The following describes two proteins that form a bound complex.

Sequence of the first protein:
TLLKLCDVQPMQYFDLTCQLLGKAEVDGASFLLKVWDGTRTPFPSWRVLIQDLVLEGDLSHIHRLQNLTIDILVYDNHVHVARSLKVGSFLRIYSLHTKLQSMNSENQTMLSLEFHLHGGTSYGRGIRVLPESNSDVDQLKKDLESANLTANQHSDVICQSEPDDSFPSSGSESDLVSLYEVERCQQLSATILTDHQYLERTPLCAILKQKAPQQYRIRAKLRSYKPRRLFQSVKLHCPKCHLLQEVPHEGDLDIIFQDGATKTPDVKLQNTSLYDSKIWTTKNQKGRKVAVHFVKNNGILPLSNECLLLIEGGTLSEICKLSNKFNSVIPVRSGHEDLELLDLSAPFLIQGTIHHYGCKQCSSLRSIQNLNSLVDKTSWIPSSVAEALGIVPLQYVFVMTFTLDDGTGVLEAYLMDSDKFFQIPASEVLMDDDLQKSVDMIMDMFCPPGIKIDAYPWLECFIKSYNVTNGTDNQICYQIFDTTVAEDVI

Sequence of the second protein:
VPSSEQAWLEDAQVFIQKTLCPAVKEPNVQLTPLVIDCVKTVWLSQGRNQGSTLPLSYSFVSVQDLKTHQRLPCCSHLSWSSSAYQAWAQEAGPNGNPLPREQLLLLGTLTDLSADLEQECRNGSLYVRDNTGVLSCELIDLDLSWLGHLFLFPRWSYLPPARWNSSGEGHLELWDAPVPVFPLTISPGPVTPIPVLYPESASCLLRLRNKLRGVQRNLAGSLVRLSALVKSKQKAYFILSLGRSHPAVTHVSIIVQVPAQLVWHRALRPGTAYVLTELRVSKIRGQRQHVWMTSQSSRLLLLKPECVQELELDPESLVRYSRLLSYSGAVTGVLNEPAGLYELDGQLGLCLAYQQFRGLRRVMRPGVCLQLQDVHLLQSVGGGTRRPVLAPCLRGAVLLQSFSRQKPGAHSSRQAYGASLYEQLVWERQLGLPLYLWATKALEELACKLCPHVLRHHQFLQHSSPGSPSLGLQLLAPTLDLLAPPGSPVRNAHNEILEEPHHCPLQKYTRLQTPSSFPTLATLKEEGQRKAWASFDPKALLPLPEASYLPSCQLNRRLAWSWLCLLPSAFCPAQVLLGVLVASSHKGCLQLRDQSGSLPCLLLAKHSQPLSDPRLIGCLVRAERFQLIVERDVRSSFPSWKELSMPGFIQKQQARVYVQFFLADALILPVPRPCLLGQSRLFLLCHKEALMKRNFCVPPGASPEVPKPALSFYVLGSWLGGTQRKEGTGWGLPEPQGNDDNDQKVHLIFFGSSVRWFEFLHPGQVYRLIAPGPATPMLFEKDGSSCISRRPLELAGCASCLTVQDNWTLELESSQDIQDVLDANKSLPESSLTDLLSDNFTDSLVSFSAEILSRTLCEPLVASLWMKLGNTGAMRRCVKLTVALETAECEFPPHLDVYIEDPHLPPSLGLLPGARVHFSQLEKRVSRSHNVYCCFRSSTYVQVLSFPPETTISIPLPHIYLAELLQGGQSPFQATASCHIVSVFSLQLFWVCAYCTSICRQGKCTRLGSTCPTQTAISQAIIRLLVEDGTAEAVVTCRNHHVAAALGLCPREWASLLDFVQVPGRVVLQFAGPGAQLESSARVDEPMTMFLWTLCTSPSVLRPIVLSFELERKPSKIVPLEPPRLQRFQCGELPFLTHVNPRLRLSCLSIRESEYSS

Contacts between the two chains:
Residue R883 in the second protein is in contact with residue A642 in the first protein (closest heavy-atom distance 4.0 Å).
Residue S979 in the second protein interacts with residue Q316 in the first protein (closest heavy-atom distance 3.6 Å).
Residue S840 in the second protein contacts residue I646 in the first protein (closest heavy-atom distance 3.8 Å).
Residue R883 in the second protein interacts with residue V645 in the first protein (closest heavy-atom distance 3.6 Å).
Residue R883 in the second protein interacts with residue S345 in the first protein (closest heavy-atom distance 2.9 Å).
Residue S840 in the second protein contacts residue D644 in the first protein (closest heavy-atom distance 3.0 Å).
Residue E1305 in the second protein interacts with residue S311 in the first protein (closest heavy-atom distance 3.5 Å).
Residue C980 in the second protein is in contact with residue Q316 in the first protein (closest heavy-atom distance 2.9 Å).
Residue A1320 in the second protein contacts residue D321 in the first protein (closest heavy-atom distance 3.2 Å).
Residue S1199 in the second protein contacts residue V338 in the first protein (closest heavy-atom distance 3.7 Å).
Residue H885 in the second protein is in contact with residue D644 in the first protein (closest heavy-atom distance 3.4 Å).
Residue R1020 in the second protein contacts residue D610 in the first protein (closest heavy-atom distance 2.7 Å).
Residue K1314 in the second protein contacts residue N304 in the first protein (closest heavy-atom distance 3.5 Å).
Residue Y1345 in the second protein is in contact with residue L305 in the first protein (closest heavy-atom distance 3.9 Å).
Residue H1013 in the second protein interacts with residue Y336 in the first protein (closest heavy-atom distance 3.0 Å).
Residue L1307 in the second protein interacts with residue L305 in the first protein (closest heavy-atom distance 3.6 Å).
Residue R1062 in the second protein interacts with residue D320 in the first protein (closest heavy-atom distance 3.7 Å).
Residue R566 in the second protein is in contact with residue E643 in the first protein (closest heavy-atom distance 3.0 Å).
Residue E1305 in the second protein contacts residue Q316 in the first protein (closest heavy-atom distance 2.7 Å).
Residue Q1022 in the second protein is in contact with residue I607 in the first protein (closest heavy-atom distance 3.5 Å).
Residue Q1078 in the second protein interacts with residue S317 in the first protein (closest heavy-atom distance 2.6 Å).
Residue Y1345 in the second protein is in contact with residue T306 in the first protein (closest heavy-atom distance 4.0 Å).
Residue N983 in the second protein interacts with residue Q316 in the first protein (closest heavy-atom distance 3.0 Å).
Residue H1013 in the second protein is in contact with residue E337 in the first protein (closest heavy-atom distance 3.7 Å).
Residue S1023 in the second protein contacts residue I607 in the first protein (closest heavy-atom distance 3.9 Å).
Residue H880 in the second protein is in contact with residue L344 in the first protein (closest heavy-atom distance 3.0 Å).
Residue R1371 in the second protein contacts residue K298 in the first protein (closest heavy-atom distance 3.2 Å).
Residue E1369 in the second protein is in contact with residue K298 in the first protein (closest heavy-atom distance 2.6 Å).
Residue R1062 in the second protein contacts residue D321 in the first protein (closest heavy-atom distance 2.6 Å).
Residue Y1379 in the second protein is in contact with residue S302 in the first protein (closest heavy-atom distance 3.0 Å).
Residue H880 in the second protein interacts with residue P613 in the first protein (closest heavy-atom distance 3.5 Å).
Residue P1306 in the second protein interacts with residue N304 in the first protein (closest heavy-atom distance 3.4 Å).
Residue C1324 in the second protein interacts with residue L305 in the first protein (closest heavy-atom distance 4.0 Å).
Residue H880 in the second protein interacts with residue M601 in the first protein (closest heavy-atom distance 3.9 Å).
Residue H880 in the second protein contacts residue Q343 in the first protein (closest heavy-atom distance 3.9 Å).
Residue A1320 in the second protein is in contact with residue S322 in the first protein (closest heavy-atom distance 3.2 Å).
Residue K1314 in the second protein contacts residue W192 in the first protein (closest heavy-atom distance 3.8 Å).
Residue R1323 in the second protein contacts residue P319 in the first protein (closest heavy-atom distance 3.9 Å).
Residue S1310 in the second protein is in contact with residue D312 in the first protein (closest heavy-atom distance 3.7 Å).
Residue P1101 in the second protein is in contact with residue L344 in the first protein (closest heavy-atom distance 3.8 Å).
Residue R1020 in the second protein interacts with residue E337 in the first protein (closest heavy-atom distance 2.9 Å).
Residue Q1022 in the second protein interacts with residue A611 in the first protein (closest heavy-atom distance 3.6 Å).
Residue R1323 in the second protein contacts residue Q316 in the first protein (closest heavy-atom distance 2.8 Å).
Residue R883 in the second protein is in contact with residue L344 in the first protein (closest heavy-atom distance 3.9 Å).
Residue Y1379 in the second protein interacts with residue T306 in the first protein (closest heavy-atom distance 3.3 Å).
Residue R1322 in the second protein contacts residue D321 in the first protein (closest heavy-atom distance 3.6 Å).
Residue R1322 in the second protein contacts residue E329 in the first protein (closest heavy-atom distance 2.8 Å).
Residue R1062 in the second protein is in contact with residue S317 in the first protein (closest heavy-atom distance 3.5 Å).
Residue V1009 in the second protein interacts with residue Q342 in the first protein (closest heavy-atom distance 3.6 Å).
Residue S1310 in the second protein contacts residue R220 in the first protein (closest heavy-atom distance 3.8 Å).
Residue S1373 in the second protein is in contact with residue T306 in the first protein (closest heavy-atom distance 3.9 Å).
Residue L1315 in the second protein contacts residue K297 in the first protein (closest heavy-atom distance 3.8 Å).
Residue S1063 in the second protein is in contact with residue Q316 in the first protein (closest heavy-atom distance 4.0 Å).
Residue L1311 in the second protein is in contact with residue N304 in the first protein (closest heavy-atom distance 3.7 Å).
Residue R1371 in the second protein interacts with residue L305 in the first protein (closest heavy-atom distance 3.5 Å).
Residue S1011 in the second protein is in contact with residue E337 in the first protein (closest heavy-atom distance 2.7 Å).
Residue R984 in the second protein contacts residue Q316 in the first protein (closest heavy-atom distance 3.9 Å).
Residue K1314 in the second protein interacts with residue Q175 in the first protein (closest heavy-atom distance 3.0 Å).
Residue K1014 in the second protein contacts residue L332 in the first protein (closest heavy-atom distance 4.0 Å).
Residue S1025 in the second protein interacts with residue D610 in the first protein (closest heavy-atom distance 3.5 Å).